The following describes two proteins that form a bound complex.

Residue-level contacts at the interface:
Residue Y29 in chain B is in contact with residue G33 in chain A (closest heavy-atom distance 4.0 Å).
Residue G25 in chain B is in contact with residue G38 in chain A (closest heavy-atom distance 4.8 Å).
Residue E26 in chain B is in contact with residue V36 in chain A (closest heavy-atom distance 2.6 Å).
Residue G25 in chain B is in contact with residue M35 in chain A (closest heavy-atom distance 4.2 Å).
Residue I27 in chain B interacts with residue M35 in chain A (closest heavy-atom distance 3.4 Å).
Residue P31 in chain B interacts with residue I31 in chain A (closest heavy-atom distance 3.7 Å).
Residue V28 in chain B contacts residue I32 in chain A (closest heavy-atom distance 4.7 Å).
Residue L56 in chain B is in contact with residue V36 in chain A (closest heavy-atom distance 3.2 Å).
Residue S52 in chain B interacts with residue L17 in chain A (closest heavy-atom distance 3.9 Å).
Residue F41 in chain B interacts with residue L34 in chain A (closest heavy-atom distance 4.2 Å).
Residue G25 in chain B interacts with residue V36 in chain A (closest heavy-atom distance 3.6 Å).
Residue Y29 in chain B interacts with residue F20 in chain A (closest heavy-atom distance 3.3 Å).
Residue L56 in chain B is in contact with residue L34 in chain A (closest heavy-atom distance 3.9 Å).
Residue Y29 in chain B is in contact with residue I31 in chain A (closest heavy-atom distance 3.7 Å).
Residue Y29 in chain B interacts with residue L34 in chain A (closest heavy-atom distance 4.8 Å).
Residue V28 in chain B is in contact with residue M35 in chain A (closest heavy-atom distance 4.8 Å).
Residue V28 in chain B interacts with residue F20 in chain A (closest heavy-atom distance 4.3 Å).
Residue G25 in chain B interacts with residue V39 in chain A (closest heavy-atom distance 3.4 Å).
Residue L30 in chain B contacts residue I32 in chain A (closest heavy-atom distance 3.0 Å).
Residue I42 in chain B contacts residue F19 in chain A (closest heavy-atom distance 3.0 Å).
Residue P31 in chain B is in contact with residue I32 in chain A (closest heavy-atom distance 4.2 Å).
Residue Y29 in chain B contacts residue E22 in chain A (closest heavy-atom distance 2.8 Å).
Residue L45 in chain B contacts residue F19 in chain A (closest heavy-atom distance 3.8 Å).
Residue L30 in chain B is in contact with residue L34 in chain A (closest heavy-atom distance 3.7 Å).
Residue L38 in chain B contacts residue I32 in chain A (closest heavy-atom distance 3.8 Å).
Residue L38 in chain B is in contact with residue F19 in chain A (closest heavy-atom distance 5.0 Å).
Residue V28 in chain B contacts residue V36 in chain A (closest heavy-atom distance 3.9 Å).
Residue I27 in chain B contacts residue L34 in chain A (closest heavy-atom distance 3.4 Å).
Residue V28 in chain B contacts residue L34 in chain A (closest heavy-atom distance 2.6 Å).
Residue I27 in chain B is in contact with residue V40 in chain A (closest heavy-atom distance 3.8 Å).
Residue E26 in chain B contacts residue M35 in chain A (closest heavy-atom distance 3.6 Å).
Residue L56 in chain B interacts with residue L17 in chain A (closest heavy-atom distance 4.3 Å).
Residue G25 in chain B contacts residue V40 in chain A (closest heavy-atom distance 3.9 Å).
Residue I27 in chain B is in contact with residue F20 in chain A (closest heavy-atom distance 3.2 Å).
Residue L30 in chain B contacts residue G33 in chain A (closest heavy-atom distance 4.6 Å).
Residue Y29 in chain B contacts residue I32 in chain A (closest heavy-atom distance 3.8 Å).
Residue E26 in chain B interacts with residue L34 in chain A (closest heavy-atom distance 4.3 Å).
Residue G25 in chain B interacts with residue G37 in chain A (closest heavy-atom distance 3.0 Å).
Residue F41 in chain B contacts residue F19 in chain A (closest heavy-atom distance 3.8 Å).
Residue V28 in chain B is in contact with residue G33 in chain A (closest heavy-atom distance 3.0 Å).
Residue L45 in chain B is in contact with residue L17 in chain A (closest heavy-atom distance 3.5 Å).
Residue I27 in chain B interacts with residue V36 in chain A (closest heavy-atom distance 4.5 Å).
Residue E26 in chain B interacts with residue G37 in chain A (closest heavy-atom distance 4.3 Å).
Residue L45 in chain B contacts residue L34 in chain A (closest heavy-atom distance 4.7 Å).

Sequence of chain B:
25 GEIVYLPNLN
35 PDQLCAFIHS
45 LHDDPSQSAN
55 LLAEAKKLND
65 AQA

Sequence of chain A:
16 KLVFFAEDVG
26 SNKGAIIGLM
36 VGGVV